The following describes two proteins that form a bound complex.

Sequence of the second protein:
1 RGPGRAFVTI

Sequence of the first protein:
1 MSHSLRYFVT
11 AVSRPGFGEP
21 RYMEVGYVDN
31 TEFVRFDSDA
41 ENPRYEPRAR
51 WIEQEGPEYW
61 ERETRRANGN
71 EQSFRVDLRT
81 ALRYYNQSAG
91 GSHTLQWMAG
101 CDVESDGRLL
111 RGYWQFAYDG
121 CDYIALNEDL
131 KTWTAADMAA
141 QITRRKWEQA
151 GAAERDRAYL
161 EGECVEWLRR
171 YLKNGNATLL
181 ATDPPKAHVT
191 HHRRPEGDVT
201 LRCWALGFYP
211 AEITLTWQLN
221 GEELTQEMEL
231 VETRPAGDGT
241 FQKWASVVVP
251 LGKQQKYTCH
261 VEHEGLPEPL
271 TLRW

Residue-level contacts at the interface:
Residue D77 in the first protein interacts with residue T9 in the second protein (closest heavy-atom distance 3.5 Å).
Residue Y171 in the first protein interacts with residue R1 in the second protein (closest heavy-atom distance 2.7 Å).
Residue S73 in the first protein is in contact with residue V8 in the second protein (closest heavy-atom distance 4.5 Å).
Residue A99 in the first protein is in contact with residue P3 in the second protein (closest heavy-atom distance 3.9 Å).
Residue F74 in the first protein contacts residue R5 in the second protein (closest heavy-atom distance 4.1 Å).
Residue E63 in the first protein contacts residue R1 in the second protein (closest heavy-atom distance 3.7 Å).
Residue R66 in the first protein interacts with residue R1 in the second protein (closest heavy-atom distance 4.9 Å).
Residue N70 in the first protein is in contact with residue P3 in the second protein (closest heavy-atom distance 3.3 Å).
Residue G69 in the first protein interacts with residue F7 in the second protein (closest heavy-atom distance 3.9 Å).
Residue E63 in the first protein is in contact with residue G2 in the second protein (closest heavy-atom distance 2.9 Å).
Residue W147 in the first protein interacts with residue T9 in the second protein (closest heavy-atom distance 2.5 Å).
Residue T143 in the first protein is in contact with residue I10 in the second protein (closest heavy-atom distance 2.9 Å).
Residue D77 in the first protein contacts residue R5 in the second protein (closest heavy-atom distance 3.0 Å).
Residue N70 in the first protein contacts residue R5 in the second protein (closest heavy-atom distance 2.9 Å).
Residue R155 in the first protein is in contact with residue A6 in the second protein (closest heavy-atom distance 3.3 Å).
Residue W167 in the first protein interacts with residue R1 in the second protein (closest heavy-atom distance 2.9 Å).
Residue Y7 in the first protein contacts residue P3 in the second protein (closest heavy-atom distance 3.5 Å).
Residue Y159 in the first protein is in contact with residue P3 in the second protein (closest heavy-atom distance 3.4 Å).
Residue K146 in the first protein is in contact with residue V8 in the second protein (closest heavy-atom distance 3.3 Å).
Residue R66 in the first protein interacts with residue G4 in the second protein (closest heavy-atom distance 4.2 Å).
Residue R66 in the first protein is in contact with residue P3 in the second protein (closest heavy-atom distance 2.7 Å).
Residue Y84 in the first protein contacts residue I10 in the second protein (closest heavy-atom distance 3.3 Å).
Residue W97 in the first protein contacts residue G4 in the second protein (closest heavy-atom distance 3.4 Å).
Residue N70 in the first protein interacts with residue G4 in the second protein (closest heavy-atom distance 3.0 Å).
Residue Y7 in the first protein interacts with residue R1 in the second protein (closest heavy-atom distance 3.1 Å).
Residue A150 in the first protein contacts residue V8 in the second protein (closest heavy-atom distance 4.9 Å).
Residue L78 in the first protein interacts with residue I10 in the second protein (closest heavy-atom distance 4.9 Å).
Residue T80 in the first protein contacts residue I10 in the second protein (closest heavy-atom distance 4.5 Å).
Residue W97 in the first protein is in contact with residue P3 in the second protein (closest heavy-atom distance 3.2 Å).
Residue W97 in the first protein interacts with residue R5 in the second protein (closest heavy-atom distance 3.5 Å).
Residue A81 in the first protein contacts residue I10 in the second protein (closest heavy-atom distance 4.5 Å).
Residue T143 in the first protein interacts with residue T9 in the second protein (closest heavy-atom distance 4.8 Å).
Residue E24 in the first protein is in contact with residue P3 in the second protein (closest heavy-atom distance 4.0 Å).
Residue A152 in the first protein contacts residue V8 in the second protein (closest heavy-atom distance 3.9 Å).
Residue E166 in the first protein contacts residue R1 in the second protein (closest heavy-atom distance 4.9 Å).
Residue E163 in the first protein contacts residue R1 in the second protein (closest heavy-atom distance 3.6 Å).
Residue F116 in the first protein is in contact with residue R5 in the second protein (closest heavy-atom distance 3.6 Å).
Residue Y7 in the first protein contacts residue G2 in the second protein (closest heavy-atom distance 3.0 Å).
Residue R155 in the first protein interacts with residue G4 in the second protein (closest heavy-atom distance 4.8 Å).
Residue W147 in the first protein contacts residue R5 in the second protein (closest heavy-atom distance 4.1 Å).
Residue K146 in the first protein is in contact with residue I10 in the second protein (closest heavy-atom distance 3.3 Å).
Residue N70 in the first protein interacts with residue F7 in the second protein (closest heavy-atom distance 4.5 Å).
Residue S73 in the first protein is in contact with residue T9 in the second protein (closest heavy-atom distance 3.8 Å).
Residue S73 in the first protein interacts with residue F7 in the second protein (closest heavy-atom distance 3.8 Å).
Residue W114 in the first protein interacts with residue G4 in the second protein (closest heavy-atom distance 4.0 Å).
Residue D77 in the first protein is in contact with residue I10 in the second protein (closest heavy-atom distance 3.2 Å).
Residue I142 in the first protein is in contact with residue I10 in the second protein (closest heavy-atom distance 4.8 Å).
Residue Y159 in the first protein is in contact with residue R1 in the second protein (closest heavy-atom distance 2.7 Å).
Residue Y123 in the first protein is in contact with residue I10 in the second protein (closest heavy-atom distance 3.3 Å).
Residue Y59 in the first protein contacts residue R1 in the second protein (closest heavy-atom distance 4.8 Å).
Residue R62 in the first protein is in contact with residue R1 in the second protein (closest heavy-atom distance 3.3 Å).
Residue L5 in the first protein interacts with residue R1 in the second protein (closest heavy-atom distance 4.3 Å).
Residue W147 in the first protein contacts residue I10 in the second protein (closest heavy-atom distance 3.5 Å).
Residue R66 in the first protein is in contact with residue G2 in the second protein (closest heavy-atom distance 2.7 Å).
Residue S73 in the first protein contacts residue R5 in the second protein (closest heavy-atom distance 3.8 Å).
Residue K146 in the first protein interacts with residue T9 in the second protein (closest heavy-atom distance 2.8 Å).
Residue Y159 in the first protein interacts with residue G2 in the second protein (closest heavy-atom distance 3.5 Å).
Residue W114 in the first protein interacts with residue P3 in the second protein (closest heavy-atom distance 3.6 Å).
Residue W147 in the first protein contacts residue V8 in the second protein (closest heavy-atom distance 3.7 Å).
Residue V76 in the first protein contacts residue T9 in the second protein (closest heavy-atom distance 3.6 Å).